Sequence of protein 1:
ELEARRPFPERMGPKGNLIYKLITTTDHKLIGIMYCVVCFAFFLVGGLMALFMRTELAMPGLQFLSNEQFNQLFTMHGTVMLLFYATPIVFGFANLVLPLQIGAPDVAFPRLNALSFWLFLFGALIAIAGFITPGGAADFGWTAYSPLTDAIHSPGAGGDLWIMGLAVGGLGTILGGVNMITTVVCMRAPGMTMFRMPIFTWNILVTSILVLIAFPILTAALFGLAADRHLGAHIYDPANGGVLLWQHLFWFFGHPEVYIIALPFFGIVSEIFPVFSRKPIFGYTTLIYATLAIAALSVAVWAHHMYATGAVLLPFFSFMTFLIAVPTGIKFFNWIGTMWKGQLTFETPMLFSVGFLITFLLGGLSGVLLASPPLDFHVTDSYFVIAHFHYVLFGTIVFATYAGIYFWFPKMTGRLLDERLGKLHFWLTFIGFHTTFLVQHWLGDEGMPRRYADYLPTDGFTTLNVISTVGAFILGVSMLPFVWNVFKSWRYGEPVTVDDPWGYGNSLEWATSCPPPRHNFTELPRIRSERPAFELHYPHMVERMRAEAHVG

Contacts between the two chains:
Residue F17 in protein 1 interacts with residue L48 in protein 2 (closest heavy-atom distance 3.6 Å).
Residue E532 in protein 1 contacts residue R27 in protein 2 (closest heavy-atom distance 3.0 Å).
Residue D509 in protein 1 interacts with residue T32 in protein 2 (closest heavy-atom distance 2.9 Å).
Residue L545 in protein 1 contacts residue S29 in protein 2 (closest heavy-atom distance 3.9 Å).
Residue T506 in protein 1 is in contact with residue V39 in protein 2 (closest heavy-atom distance 3.8 Å).
Residue P16 in protein 1 contacts residue L48 in protein 2 (closest heavy-atom distance 3.4 Å).
Residue D509 in protein 1 interacts with residue V31 in protein 2 (closest heavy-atom distance 3.3 Å).
Residue R20 in protein 1 interacts with residue D53 in protein 2 (closest heavy-atom distance 2.4 Å).
Residue F17 in protein 1 is in contact with residue V49 in protein 2 (closest heavy-atom distance 3.7 Å).
Residue Y501 in protein 1 contacts residue V49 in protein 2 (closest heavy-atom distance 3.6 Å).
Residue D508 in protein 1 contacts residue A30 in protein 2 (closest heavy-atom distance 2.8 Å).
Residue L545 in protein 1 interacts with residue T23 in protein 2 (closest heavy-atom distance 3.8 Å).
Residue R20 in protein 1 contacts residue K56 in protein 2 (closest heavy-atom distance 3.1 Å).
Residue R15 in protein 1 is in contact with residue D52 in protein 2 (closest heavy-atom distance 2.8 Å).
Residue G512 in protein 1 contacts residue P34 in protein 2 (closest heavy-atom distance 3.8 Å).
Residue H546 in protein 1 is in contact with residue V31 in protein 2 (closest heavy-atom distance 3.6 Å).
Residue P504 in protein 1 is in contact with residue S38 in protein 2 (closest heavy-atom distance 3.0 Å).
Residue W511 in protein 1 contacts residue P34 in protein 2 (closest heavy-atom distance 3.2 Å).
Residue F17 in protein 1 contacts residue T45 in protein 2 (closest heavy-atom distance 3.8 Å).
Residue P510 in protein 1 is in contact with residue P34 in protein 2 (closest heavy-atom distance 3.9 Å).
Residue V507 in protein 1 contacts residue V31 in protein 2 (closest heavy-atom distance 3.4 Å).
Residue P16 in protein 1 interacts with residue D52 in protein 2 (closest heavy-atom distance 3.8 Å).
Residue E503 in protein 1 contacts residue V39 in protein 2 (closest heavy-atom distance 3.4 Å).
Residue V507 in protein 1 contacts residue A30 in protein 2 (closest heavy-atom distance 3.7 Å).
Residue E503 in protein 1 contacts residue L37 in protein 2 (closest heavy-atom distance 3.4 Å).
Residue Y547 in protein 1 interacts with residue Y18 in protein 2 (closest heavy-atom distance 3.5 Å).
Residue L545 in protein 1 contacts residue A21 in protein 2 (closest heavy-atom distance 3.3 Å).
Residue T531 in protein 1 interacts with residue R27 in protein 2 (closest heavy-atom distance 3.3 Å).
Residue L533 in protein 1 interacts with residue S24 in protein 2 (closest heavy-atom distance 3.4 Å).
Residue G512 in protein 1 is in contact with residue T32 in protein 2 (closest heavy-atom distance 2.9 Å).
Residue R20 in protein 1 is in contact with residue V49 in protein 2 (closest heavy-atom distance 3.7 Å).
Residue D508 in protein 1 is in contact with residue S29 in protein 2 (closest heavy-atom distance 2.8 Å).
Residue T521 in protein 1 contacts residue R27 in protein 2 (closest heavy-atom distance 3.6 Å).
Residue R287 in protein 1 contacts residue P34 in protein 2 (closest heavy-atom distance 3.4 Å).
Residue H546 in protein 1 is in contact with residue G19 in protein 2 (closest heavy-atom distance 2.9 Å).
Residue A520 in protein 1 is in contact with residue R27 in protein 2 (closest heavy-atom distance 3.7 Å).
Residue H546 in protein 1 contacts residue A30 in protein 2 (closest heavy-atom distance 3.6 Å).
Residue R14 in protein 1 contacts residue Y41 in protein 2 (closest heavy-atom distance 3.5 Å).
Residue P16 in protein 1 contacts residue Y41 in protein 2 (closest heavy-atom distance 3.4 Å).
Residue R20 in protein 1 interacts with residue D52 in protein 2 (closest heavy-atom distance 2.6 Å).
Residue R15 in protein 1 interacts with residue K56 in protein 2 (closest heavy-atom distance 3.1 Å).
Residue A13 in protein 1 is in contact with residue P89 in protein 2 (closest heavy-atom distance 3.8 Å).
Residue E356 in protein 1 interacts with residue G35 in protein 2 (closest heavy-atom distance 3.7 Å).
Residue L425 in protein 1 interacts with residue L37 in protein 2 (closest heavy-atom distance 3.8 Å).
Residue T506 in protein 1 interacts with residue S38 in protein 2 (closest heavy-atom distance 3.4 Å).
Residue Y513 in protein 1 is in contact with residue Y18 in protein 2 (closest heavy-atom distance 2.9 Å).
Residue P16 in protein 1 contacts residue L51 in protein 2 (closest heavy-atom distance 3.9 Å).
Residue L11 in protein 1 interacts with residue N87 in protein 2 (closest heavy-atom distance 3.5 Å).
Residue D508 in protein 1 contacts residue V31 in protein 2 (closest heavy-atom distance 3.3 Å).
Residue E532 in protein 1 contacts residue S25 in protein 2 (closest heavy-atom distance 3.2 Å).
Residue Y513 in protein 1 is in contact with residue E33 in protein 2 (closest heavy-atom distance 3.7 Å).
Residue F17 in protein 1 is in contact with residue D52 in protein 2 (closest heavy-atom distance 2.9 Å).
Residue R20 in protein 1 contacts residue Y57 in protein 2 (closest heavy-atom distance 3.4 Å).
Residue H546 in protein 1 interacts with residue S29 in protein 2 (closest heavy-atom distance 3.9 Å).
Residue E532 in protein 1 interacts with residue T23 in protein 2 (closest heavy-atom distance 3.3 Å).
Residue V505 in protein 1 contacts residue S38 in protein 2 (closest heavy-atom distance 3.3 Å).
Residue W511 in protein 1 contacts residue T32 in protein 2 (closest heavy-atom distance 3.7 Å).
Residue V507 in protein 1 interacts with residue T32 in protein 2 (closest heavy-atom distance 3.4 Å).
Residue P510 in protein 1 is in contact with residue T32 in protein 2 (closest heavy-atom distance 3.5 Å).
Residue Y547 in protein 1 interacts with residue G19 in protein 2 (closest heavy-atom distance 3.6 Å).

The following describes two proteins that form a bound complex.

Sequence of protein 2:
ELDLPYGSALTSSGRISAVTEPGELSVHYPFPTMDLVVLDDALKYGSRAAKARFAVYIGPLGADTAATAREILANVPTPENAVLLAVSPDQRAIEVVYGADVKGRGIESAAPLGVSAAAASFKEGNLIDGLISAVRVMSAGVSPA